Sequence of the first protein:
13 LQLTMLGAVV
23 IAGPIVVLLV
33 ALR

Sequence of the second protein:
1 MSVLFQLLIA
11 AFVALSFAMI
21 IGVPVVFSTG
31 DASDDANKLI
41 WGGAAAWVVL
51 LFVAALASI

Contacts between the two chains:
Residue T29 in the second protein interacts with residue R35 in the first protein (closest heavy-atom distance 3.2 Å).
Residue F17 in the second protein contacts residue A20 in the first protein (closest heavy-atom distance 4.5 Å).
Residue I21 in the second protein contacts residue A24 in the first protein (closest heavy-atom distance 4.5 Å).
Residue D31 in the second protein interacts with residue R35 in the first protein (closest heavy-atom distance 4.0 Å).
Residue V25 in the second protein contacts residue V32 in the first protein (closest heavy-atom distance 4.1 Å).
Residue I21 in the second protein is in contact with residue L31 in the first protein (closest heavy-atom distance 4.0 Å).
Residue T29 in the second protein is in contact with residue V32 in the first protein (closest heavy-atom distance 4.2 Å).
Residue I21 in the second protein interacts with residue V28 in the first protein (closest heavy-atom distance 3.6 Å).
Residue P24 in the second protein contacts residue V32 in the first protein (closest heavy-atom distance 4.7 Å).
Residue S28 in the second protein contacts residue V32 in the first protein (closest heavy-atom distance 4.0 Å).
Residue I20 in the second protein is in contact with residue V28 in the first protein (closest heavy-atom distance 3.9 Å).
Residue I21 in the second protein is in contact with residue I27 in the first protein (closest heavy-atom distance 3.8 Å).
Residue V25 in the second protein interacts with residue V28 in the first protein (closest heavy-atom distance 4.4 Å).
Residue V25 in the second protein interacts with residue R35 in the first protein (closest heavy-atom distance 3.4 Å).
Residue F17 in the second protein is in contact with residue A24 in the first protein (closest heavy-atom distance 3.5 Å).
Residue P24 in the second protein interacts with residue V28 in the first protein (closest heavy-atom distance 3.4 Å).
Residue V25 in the second protein contacts residue L31 in the first protein (closest heavy-atom distance 3.7 Å).

This data describes a binding interaction between two proteins.